These two protein chains interact to form a complex.

Contacts between the two chains:
Residue Y252 in protein 1 interacts with residue F165 in protein 2 (closest heavy-atom distance 4.8 Å).
Residue E251 in protein 1 contacts residue P162 in protein 2 (closest heavy-atom distance 4.0 Å).
Residue K250 in protein 1 is in contact with residue G161 in protein 2 (closest heavy-atom distance 4.6 Å).
Residue S223 in protein 1 interacts with residue L172 in protein 2 (closest heavy-atom distance 3.0 Å).
Residue M222 in protein 1 interacts with residue M175 in protein 2 (closest heavy-atom distance 4.0 Å).
Residue I225 in protein 1 interacts with residue L176 in protein 2 (closest heavy-atom distance 4.0 Å).
Residue M270 in protein 1 interacts with residue L136 in protein 2 (closest heavy-atom distance 4.2 Å).
Residue I249 in protein 1 interacts with residue L176 in protein 2 (closest heavy-atom distance 4.1 Å).
Residue K224 in protein 1 interacts with residue M175 in protein 2 (closest heavy-atom distance 3.3 Å).
Residue I154 in protein 1 contacts residue N173 in protein 2 (closest heavy-atom distance 4.1 Å).
Residue P221 in protein 1 is in contact with residue L172 in protein 2 (closest heavy-atom distance 4.2 Å).
Residue I225 in protein 1 interacts with residue N177 in protein 2 (closest heavy-atom distance 4.5 Å).
Residue I249 in protein 1 contacts residue F165 in protein 2 (closest heavy-atom distance 3.2 Å).
Residue K250 in protein 1 is in contact with residue P162 in protein 2 (closest heavy-atom distance 4.2 Å).
Residue I225 in protein 1 contacts residue L174 in protein 2 (closest heavy-atom distance 3.7 Å).
Residue E150 in protein 1 contacts residue N173 in protein 2 (closest heavy-atom distance 4.0 Å).
Residue F204 in protein 1 is in contact with residue L172 in protein 2 (closest heavy-atom distance 4.4 Å).
Residue Y246 in protein 1 interacts with residue N177 in protein 2 (closest heavy-atom distance 4.2 Å).
Residue I161 in protein 1 is in contact with residue L172 in protein 2 (closest heavy-atom distance 4.8 Å).
Residue K157 in protein 1 is in contact with residue E171 in protein 2 (closest heavy-atom distance 2.4 Å).
Residue Y252 in protein 1 interacts with residue K142 in protein 2 (closest heavy-atom distance 3.6 Å).
Residue D242 in protein 1 is in contact with residue N177 in protein 2 (closest heavy-atom distance 3.6 Å).
Residue L248 in protein 1 contacts residue P138 in protein 2 (closest heavy-atom distance 4.4 Å).
Residue I225 in protein 1 contacts residue M175 in protein 2 (closest heavy-atom distance 4.2 Å).
Residue E251 in protein 1 interacts with residue G161 in protein 2 (closest heavy-atom distance 2.9 Å).
Residue Y252 in protein 1 interacts with residue H137 in protein 2 (closest heavy-atom distance 4.7 Å).
Residue Y252 in protein 1 is in contact with residue N141 in protein 2 (closest heavy-atom distance 3.3 Å).
Residue M270 in protein 1 is in contact with residue H137 in protein 2 (closest heavy-atom distance 3.3 Å).
Residue S223 in protein 1 is in contact with residue L174 in protein 2 (closest heavy-atom distance 3.4 Å).
Residue E251 in protein 1 is in contact with residue K142 in protein 2 (closest heavy-atom distance 3.3 Å).
Residue I154 in protein 1 interacts with residue E171 in protein 2 (closest heavy-atom distance 4.8 Å).
Residue P221 in protein 1 interacts with residue N173 in protein 2 (closest heavy-atom distance 4.2 Å).
Residue Y252 in protein 1 interacts with residue D160 in protein 2 (closest heavy-atom distance 4.4 Å).
Residue V264 in protein 1 interacts with residue P138 in protein 2 (closest heavy-atom distance 4.8 Å).
Residue S223 in protein 1 contacts residue N173 in protein 2 (closest heavy-atom distance 3.1 Å).
Residue E150 in protein 1 interacts with residue E171 in protein 2 (closest heavy-atom distance 4.1 Å).
Residue Y252 in protein 1 contacts residue T164 in protein 2 (closest heavy-atom distance 3.4 Å).
Residue E251 in protein 1 contacts residue V139 in protein 2 (closest heavy-atom distance 4.7 Å).
Residue I154 in protein 1 is in contact with residue L172 in protein 2 (closest heavy-atom distance 3.4 Å).
Residue G253 in protein 1 contacts residue T164 in protein 2 (closest heavy-atom distance 4.5 Å).
Residue Y252 in protein 1 is in contact with residue V139 in protein 2 (closest heavy-atom distance 3.6 Å).
Residue G253 in protein 1 contacts residue F165 in protein 2 (closest heavy-atom distance 4.1 Å).
Residue V254 in protein 1 interacts with residue D168 in protein 2 (closest heavy-atom distance 3.8 Å).
Residue K157 in protein 1 is in contact with residue L172 in protein 2 (closest heavy-atom distance 4.0 Å).
Residue Y246 in protein 1 contacts residue L176 in protein 2 (closest heavy-atom distance 3.6 Å).
Residue Y252 in protein 1 is in contact with residue L140 in protein 2 (closest heavy-atom distance 4.6 Å).
Residue M222 in protein 1 interacts with residue N173 in protein 2 (closest heavy-atom distance 3.5 Å).
Residue K250 in protein 1 contacts residue F165 in protein 2 (closest heavy-atom distance 3.6 Å).
Residue V254 in protein 1 is in contact with residue L174 in protein 2 (closest heavy-atom distance 4.6 Å).
Residue M222 in protein 1 contacts residue L172 in protein 2 (closest heavy-atom distance 4.7 Å).
Residue S223 in protein 1 is in contact with residue M175 in protein 2 (closest heavy-atom distance 2.9 Å).
Residue Y252 in protein 1 is in contact with residue G161 in protein 2 (closest heavy-atom distance 3.0 Å).
Residue K255 in protein 1 interacts with residue D168 in protein 2 (closest heavy-atom distance 4.9 Å).
Residue L220 in protein 1 interacts with residue N173 in protein 2 (closest heavy-atom distance 3.5 Å).
Residue Y246 in protein 1 contacts residue P179 in protein 2 (closest heavy-atom distance 3.6 Å).
Residue Y252 in protein 1 interacts with residue P138 in protein 2 (closest heavy-atom distance 2.9 Å).
Residue S226 in protein 1 is in contact with residue N177 in protein 2 (closest heavy-atom distance 4.5 Å).
Residue E251 in protein 1 is in contact with residue P138 in protein 2 (closest heavy-atom distance 4.5 Å).
Residue G253 in protein 1 is in contact with residue G161 in protein 2 (closest heavy-atom distance 4.5 Å).
Residue I249 in protein 1 is in contact with residue L174 in protein 2 (closest heavy-atom distance 4.3 Å).

Sequence of protein 2:
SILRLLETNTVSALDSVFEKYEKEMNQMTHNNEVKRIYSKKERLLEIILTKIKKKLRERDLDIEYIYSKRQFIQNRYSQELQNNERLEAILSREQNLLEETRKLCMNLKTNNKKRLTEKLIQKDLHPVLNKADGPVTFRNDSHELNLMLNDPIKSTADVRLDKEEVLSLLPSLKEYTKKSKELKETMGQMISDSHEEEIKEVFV

Sequence of protein 1:
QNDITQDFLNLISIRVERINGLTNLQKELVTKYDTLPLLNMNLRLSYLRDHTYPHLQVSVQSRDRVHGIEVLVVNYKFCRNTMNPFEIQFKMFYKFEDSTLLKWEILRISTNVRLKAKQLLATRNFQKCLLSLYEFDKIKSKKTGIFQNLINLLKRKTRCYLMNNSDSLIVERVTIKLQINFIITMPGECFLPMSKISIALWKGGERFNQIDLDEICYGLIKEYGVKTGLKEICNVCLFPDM